Sequence of chain A:
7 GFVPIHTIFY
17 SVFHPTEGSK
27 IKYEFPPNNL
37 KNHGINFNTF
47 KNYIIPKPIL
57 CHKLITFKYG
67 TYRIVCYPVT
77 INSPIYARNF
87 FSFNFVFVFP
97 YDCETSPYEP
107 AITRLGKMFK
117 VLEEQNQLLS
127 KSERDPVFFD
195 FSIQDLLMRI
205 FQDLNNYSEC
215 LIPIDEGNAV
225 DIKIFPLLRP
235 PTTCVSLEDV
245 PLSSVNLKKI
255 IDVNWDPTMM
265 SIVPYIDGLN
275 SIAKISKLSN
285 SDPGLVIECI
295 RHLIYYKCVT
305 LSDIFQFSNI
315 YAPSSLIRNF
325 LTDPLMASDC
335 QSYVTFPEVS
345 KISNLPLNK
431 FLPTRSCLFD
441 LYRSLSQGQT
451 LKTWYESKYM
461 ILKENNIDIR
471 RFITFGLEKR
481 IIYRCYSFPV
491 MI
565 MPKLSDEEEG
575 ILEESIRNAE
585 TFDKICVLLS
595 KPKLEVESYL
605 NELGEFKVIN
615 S

Interface contacts:
Residue T423 in chain B interacts with residue L60 in chain A (closest heavy-atom distance 3.3 Å).
Residue K663 in chain B is in contact with residue T236 in chain A (closest heavy-atom distance 3.4 Å).
Residue Y862 in chain B interacts with residue C238 in chain A (closest heavy-atom distance 3.5 Å).
Residue K663 in chain B contacts residue D243 in chain A (closest heavy-atom distance 3.5 Å).
Residue I1141 in chain B is in contact with residue R443 in chain A (closest heavy-atom distance 3.5 Å).
Residue P920 in chain B contacts residue S446 in chain A (closest heavy-atom distance 3.3 Å).
Residue D918 in chain B contacts residue Q447 in chain A (closest heavy-atom distance 3.1 Å).
Residue Y892 in chain B is in contact with residue M491 in chain A (closest heavy-atom distance 3.5 Å).
Residue Y892 in chain B is in contact with residue I580 in chain A (closest heavy-atom distance 3.5 Å).
Residue P850 in chain B contacts residue Y483 in chain A (closest heavy-atom distance 3.6 Å).
Residue N957 in chain B is in contact with residue L325 in chain A (closest heavy-atom distance 3.5 Å).
Residue L1074 in chain B interacts with residue R322 in chain A (closest heavy-atom distance 3.4 Å).
Residue T917 in chain B is in contact with residue G448 in chain A (closest heavy-atom distance 3.1 Å).
Residue L543 in chain B interacts with residue E105 in chain A (closest heavy-atom distance 3.5 Å).
Residue I847 in chain B contacts residue Q447 in chain A (closest heavy-atom distance 3.5 Å).
Residue T423 in chain B contacts residue T62 in chain A (closest heavy-atom distance 2.9 Å).
Residue P889 in chain B contacts residue R581 in chain A (closest heavy-atom distance 3.2 Å).
Residue E412 in chain B contacts residue T45 in chain A (closest heavy-atom distance 2.9 Å).
Residue R419 in chain B interacts with residue K64 in chain A (closest heavy-atom distance 3.5 Å).
Residue R959 in chain B interacts with residue D440 in chain A (closest heavy-atom distance 2.7 Å).
Residue L1074 in chain B contacts residue T326 in chain A (closest heavy-atom distance 3.4 Å).
Residue E421 in chain B contacts residue F63 in chain A (closest heavy-atom distance 3.3 Å).
Residue N661 in chain B is in contact with residue R480 in chain A (closest heavy-atom distance 3.5 Å).
Residue S913 in chain B contacts residue V612 in chain A (closest heavy-atom distance 3.5 Å).
Residue V848 in chain B interacts with residue S615 in chain A (closest heavy-atom distance 3.2 Å).
Residue T423 in chain B interacts with residue I61 in chain A (closest heavy-atom distance 3.4 Å).
Residue S916 in chain B is in contact with residue N614 in chain A (closest heavy-atom distance 2.4 Å).
Residue L952 in chain B is in contact with residue Q447 in chain A (closest heavy-atom distance 3.4 Å).
Residue S913 in chain B is in contact with residue K611 in chain A (closest heavy-atom distance 3.6 Å).
Residue R419 in chain B is in contact with residue Y97 in chain A (closest heavy-atom distance 3.0 Å).
Residue D918 in chain B interacts with residue G448 in chain A (closest heavy-atom distance 3.3 Å).
Residue P411 in chain B contacts residue Y49 in chain A (closest heavy-atom distance 3.5 Å).
Residue E1142 in chain B interacts with residue R443 in chain A (closest heavy-atom distance 3.4 Å).
Residue M659 in chain B is in contact with residue R480 in chain A (closest heavy-atom distance 3.3 Å).
Residue Y546 in chain B interacts with residue R69 in chain A (closest heavy-atom distance 3.3 Å).
Residue E421 in chain B is in contact with residue Y97 in chain A (closest heavy-atom distance 2.3 Å).
Residue G1111 in chain B is in contact with residue R322 in chain A (closest heavy-atom distance 3.5 Å).
Residue P850 in chain B contacts residue S615 in chain A (closest heavy-atom distance 3.5 Å).
Residue D425 in chain B is in contact with residue L60 in chain A (closest heavy-atom distance 2.9 Å).
Residue S849 in chain B interacts with residue S615 in chain A (closest heavy-atom distance 3.3 Å).
Residue W1146 in chain B contacts residue Y483 in chain A (closest heavy-atom distance 3.5 Å).
Residue F422 in chain B interacts with residue F63 in chain A (closest heavy-atom distance 3.6 Å).
Residue K663 in chain B interacts with residue L305 in chain A (closest heavy-atom distance 3.4 Å).
Residue Q855 in chain B contacts residue E584 in chain A (closest heavy-atom distance 3.6 Å).
Residue K663 in chain B interacts with residue Y486 in chain A (closest heavy-atom distance 3.3 Å).
Residue F404 in chain B interacts with residue K53 in chain A (closest heavy-atom distance 3.6 Å).
Residue N1110 in chain B is in contact with residue R322 in chain A (closest heavy-atom distance 2.5 Å).
Residue E407 in chain B contacts residue K53 in chain A (closest heavy-atom distance 3.4 Å).
Residue H1145 in chain B contacts residue S319 in chain A (closest heavy-atom distance 3.6 Å).
Residue S916 in chain B contacts residue I613 in chain A (closest heavy-atom distance 3.4 Å).
Residue D425 in chain B interacts with residue K59 in chain A (closest heavy-atom distance 3.5 Å).
Residue E421 in chain B interacts with residue K64 in chain A (closest heavy-atom distance 3.2 Å).
Residue P920 in chain B is in contact with residue Q447 in chain A (closest heavy-atom distance 3.3 Å).
Residue K1112 in chain B interacts with residue R322 in chain A (closest heavy-atom distance 3.5 Å).
Residue F408 in chain B is in contact with residue Y49 in chain A (closest heavy-atom distance 3.4 Å).
Residue E3 in chain B is in contact with residue R233 in chain A (closest heavy-atom distance 3.3 Å).
Residue Q855 in chain B contacts residue F488 in chain A (closest heavy-atom distance 3.6 Å).
Residue F422 in chain B interacts with residue T62 in chain A (closest heavy-atom distance 3.5 Å).
Residue L543 in chain B contacts residue S102 in chain A (closest heavy-atom distance 3.4 Å).
Residue Q855 in chain B contacts residue A583 in chain A (closest heavy-atom distance 3.3 Å).

This data describes a binding interaction between two proteins.

Sequence of chain B:
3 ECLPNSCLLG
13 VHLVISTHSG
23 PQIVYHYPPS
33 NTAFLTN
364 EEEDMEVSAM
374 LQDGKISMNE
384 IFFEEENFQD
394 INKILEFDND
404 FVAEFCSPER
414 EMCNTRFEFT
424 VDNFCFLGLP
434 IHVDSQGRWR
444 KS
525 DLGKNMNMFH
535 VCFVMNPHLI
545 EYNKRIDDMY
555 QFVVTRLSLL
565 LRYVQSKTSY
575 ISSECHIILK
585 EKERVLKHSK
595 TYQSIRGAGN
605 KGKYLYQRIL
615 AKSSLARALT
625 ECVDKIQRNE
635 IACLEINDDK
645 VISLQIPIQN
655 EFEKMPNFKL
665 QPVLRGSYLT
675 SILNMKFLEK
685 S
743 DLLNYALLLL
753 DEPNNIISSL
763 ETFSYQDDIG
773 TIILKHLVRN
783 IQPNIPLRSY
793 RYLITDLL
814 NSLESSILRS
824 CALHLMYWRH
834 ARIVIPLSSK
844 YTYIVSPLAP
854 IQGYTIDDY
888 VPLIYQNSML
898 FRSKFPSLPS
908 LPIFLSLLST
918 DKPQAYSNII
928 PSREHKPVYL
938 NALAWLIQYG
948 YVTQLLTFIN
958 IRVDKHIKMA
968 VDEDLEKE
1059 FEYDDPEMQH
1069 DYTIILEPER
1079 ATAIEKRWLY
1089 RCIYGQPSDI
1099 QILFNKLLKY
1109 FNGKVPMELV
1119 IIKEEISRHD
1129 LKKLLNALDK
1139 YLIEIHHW